Sequence of protein 2:
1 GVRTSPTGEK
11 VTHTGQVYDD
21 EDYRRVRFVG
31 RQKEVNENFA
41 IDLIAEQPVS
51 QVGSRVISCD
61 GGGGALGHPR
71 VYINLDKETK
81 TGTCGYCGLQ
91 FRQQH

Contacts between the two chains:
Residue G3 in protein 1 is in contact with residue R55 in protein 2 (closest heavy-atom distance 4.3 Å).
Residue H9 in protein 1 interacts with residue D76 in protein 2 (closest heavy-atom distance 3.2 Å).
Residue G3 in protein 1 is in contact with residue V56 in protein 2 (closest heavy-atom distance 4.7 Å).
Residue H9 in protein 1 interacts with residue R55 in protein 2 (closest heavy-atom distance 3.8 Å).
Residue G4 in protein 1 interacts with residue V56 in protein 2 (closest heavy-atom distance 3.9 Å).
Residue L6 in protein 1 is in contact with residue R55 in protein 2 (closest heavy-atom distance 3.3 Å).
Residue G4 in protein 1 interacts with residue R55 in protein 2 (closest heavy-atom distance 3.4 Å).

Sequence of protein 1:
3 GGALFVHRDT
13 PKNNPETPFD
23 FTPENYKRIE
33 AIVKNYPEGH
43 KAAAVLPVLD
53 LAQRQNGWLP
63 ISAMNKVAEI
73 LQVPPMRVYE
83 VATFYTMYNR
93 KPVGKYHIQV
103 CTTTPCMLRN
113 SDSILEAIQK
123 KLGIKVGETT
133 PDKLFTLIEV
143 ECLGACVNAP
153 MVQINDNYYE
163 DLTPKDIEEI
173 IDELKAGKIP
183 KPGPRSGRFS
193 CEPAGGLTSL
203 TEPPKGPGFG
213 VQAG

These two protein chains interact to form a complex.